This data describes a binding interaction between two proteins.

Sequence of chain A:
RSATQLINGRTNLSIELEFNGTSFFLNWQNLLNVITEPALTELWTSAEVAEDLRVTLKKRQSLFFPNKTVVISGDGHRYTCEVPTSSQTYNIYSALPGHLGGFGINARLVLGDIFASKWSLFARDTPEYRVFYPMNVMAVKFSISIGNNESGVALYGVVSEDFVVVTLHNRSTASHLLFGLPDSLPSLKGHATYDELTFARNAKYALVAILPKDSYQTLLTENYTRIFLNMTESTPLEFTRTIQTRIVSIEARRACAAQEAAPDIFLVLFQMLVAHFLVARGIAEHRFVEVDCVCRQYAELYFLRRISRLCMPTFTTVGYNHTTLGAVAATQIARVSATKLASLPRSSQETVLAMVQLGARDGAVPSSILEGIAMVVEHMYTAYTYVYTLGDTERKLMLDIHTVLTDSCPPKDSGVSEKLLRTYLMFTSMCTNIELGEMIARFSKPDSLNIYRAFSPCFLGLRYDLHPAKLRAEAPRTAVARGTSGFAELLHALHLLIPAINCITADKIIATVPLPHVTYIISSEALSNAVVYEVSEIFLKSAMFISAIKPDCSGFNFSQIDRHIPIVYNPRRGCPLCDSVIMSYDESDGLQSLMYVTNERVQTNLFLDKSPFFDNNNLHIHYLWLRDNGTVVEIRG

Interface contacts:
Residue E59 in chain A contacts residue N61 in chain B (closest heavy-atom distance 2.7 Å).
Residue F30 in chain A interacts with residue H35 in chain B (closest heavy-atom distance 3.3 Å).
Residue S25 in chain A interacts with residue I28 in chain B (closest heavy-atom distance 2.9 Å).
Residue L43 in chain A contacts residue F23 in chain B (closest heavy-atom distance 3.5 Å).
Residue W55 in chain A contacts residue P20 in chain B (closest heavy-atom distance 3.0 Å).
Residue E27 in chain A is in contact with residue R1 in chain B (closest heavy-atom distance 3.0 Å).
Residue F30 in chain A contacts residue P7 in chain B (closest heavy-atom distance 3.5 Å).
Residue E62 in chain A contacts residue N58 in chain B (closest heavy-atom distance 3.0 Å).
Residue L64 in chain A is in contact with residue N58 in chain B (closest heavy-atom distance 3.3 Å).
Residue Y149 in chain A is in contact with residue N61 in chain B (closest heavy-atom distance 3.4 Å).
Residue L54 in chain A contacts residue R72 in chain B (closest heavy-atom distance 3.6 Å).
Residue A14 in chain A is in contact with residue F23 in chain B (closest heavy-atom distance 3.5 Å).
Residue D204 in chain A is in contact with residue R71 in chain B (closest heavy-atom distance 2.9 Å).
Residue E29 in chain A is in contact with residue F30 in chain B (closest heavy-atom distance 3.0 Å).
Residue M151 in chain A contacts residue R72 in chain B (closest heavy-atom distance 3.5 Å).
Residue Y149 in chain A contacts residue S64 in chain B (closest heavy-atom distance 2.7 Å).
Residue L24 in chain A interacts with residue H26 in chain B (closest heavy-atom distance 3.5 Å).
Residue L64 in chain A interacts with residue F99 in chain B (closest heavy-atom distance 3.5 Å).
Residue W55 in chain A is in contact with residue L62 in chain B (closest heavy-atom distance 3.6 Å).
Residue E27 in chain A is in contact with residue H29 in chain B (closest heavy-atom distance 3.4 Å).
Residue R21 in chain A contacts residue V25 in chain B (closest heavy-atom distance 2.9 Å).
Residue L64 in chain A interacts with residue A104 in chain B (closest heavy-atom distance 3.3 Å).
Residue R21 in chain A is in contact with residue H26 in chain B (closest heavy-atom distance 3.6 Å).
Residue L206 in chain A contacts residue R71 in chain B (closest heavy-atom distance 2.7 Å).
Residue G211 in chain A is in contact with residue F60 in chain B (closest heavy-atom distance 3.5 Å).
Residue L64 in chain A is in contact with residue S40 in chain B (closest heavy-atom distance 3.4 Å).
Residue R21 in chain A is in contact with residue F23 in chain B (closest heavy-atom distance 2.8 Å).
Residue S25 in chain A interacts with residue H26 in chain B (closest heavy-atom distance 3.5 Å).
Residue G211 in chain A is in contact with residue S64 in chain B (closest heavy-atom distance 3.1 Å).
Residue I26 in chain A interacts with residue I28 in chain B (closest heavy-atom distance 3.4 Å).
Residue G32 in chain A interacts with residue Y3 in chain B (closest heavy-atom distance 3.5 Å).
Residue S208 in chain A is in contact with residue R71 in chain B (closest heavy-atom distance 3.5 Å).
Residue R71 in chain A is in contact with residue T96 in chain B (closest heavy-atom distance 3.4 Å).
Residue W55 in chain A interacts with residue F22 in chain B (closest heavy-atom distance 3.4 Å).
Residue E27 in chain A interacts with residue I28 in chain B (closest heavy-atom distance 2.6 Å).
Residue L24 in chain A interacts with residue V25 in chain B (closest heavy-atom distance 3.6 Å).
Residue W39 in chain A is in contact with residue F22 in chain B (closest heavy-atom distance 3.3 Å).
Residue L68 in chain A is in contact with residue N100 in chain B (closest heavy-atom distance 3.5 Å).
Residue P150 in chain A is in contact with residue R72 in chain B (closest heavy-atom distance 3.0 Å).
Residue S208 in chain A is in contact with residue A68 in chain B (closest heavy-atom distance 3.5 Å).
Residue L37 in chain A interacts with residue N81 in chain B (closest heavy-atom distance 3.4 Å).
Residue E62 in chain A is in contact with residue N61 in chain B (closest heavy-atom distance 3.2 Å).
Residue E29 in chain A interacts with residue V4 in chain B (closest heavy-atom distance 3.0 Å).
Residue E29 in chain A interacts with residue Y3 in chain B (closest heavy-atom distance 3.4 Å).
Residue W55 in chain A is in contact with residue F65 in chain B (closest heavy-atom distance 3.5 Å).
Residue T67 in chain A is in contact with residue N58 in chain B (closest heavy-atom distance 3.0 Å).
Residue E27 in chain A contacts residue F30 in chain B (closest heavy-atom distance 2.9 Å).
Residue I46 in chain A is in contact with residue V69 in chain B (closest heavy-atom distance 3.3 Å).
Residue T52 in chain A is in contact with residue F23 in chain B (closest heavy-atom distance 3.5 Å).
Residue V60 in chain A interacts with residue N58 in chain B (closest heavy-atom distance 2.5 Å).
Residue E29 in chain A contacts residue H29 in chain B (closest heavy-atom distance 2.6 Å).
Residue L17 in chain A interacts with residue F23 in chain B (closest heavy-atom distance 3.3 Å).
Residue A58 in chain A interacts with residue N61 in chain B (closest heavy-atom distance 3.5 Å).
Residue E29 in chain A is in contact with residue S2 in chain B (closest heavy-atom distance 3.3 Å).
Residue L64 in chain A contacts residue V39 in chain B (closest heavy-atom distance 3.6 Å).
Residue S25 in chain A interacts with residue S27 in chain B (closest heavy-atom distance 3.3 Å).
Residue V60 in chain A interacts with residue V57 in chain B (closest heavy-atom distance 3.2 Å).
Residue L28 in chain A interacts with residue Y87 in chain B (closest heavy-atom distance 3.4 Å).
Residue A61 in chain A contacts residue I11 in chain B (closest heavy-atom distance 3.4 Å).
Residue Y149 in chain A is in contact with residue F65 in chain B (closest heavy-atom distance 3.1 Å).

Sequence of chain B:
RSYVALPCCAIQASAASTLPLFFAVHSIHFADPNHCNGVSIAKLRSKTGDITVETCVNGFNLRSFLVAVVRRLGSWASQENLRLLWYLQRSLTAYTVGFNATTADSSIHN